Interface contacts:
Residue N55 in protein 2 is in contact with residue E18 in protein 1 (closest heavy-atom distance 4.4 Å).
Residue I80 in protein 2 interacts with residue T5 in protein 1 (closest heavy-atom distance 3.4 Å).
Residue F58 in protein 2 is in contact with residue L12 in protein 1 (closest heavy-atom distance 3.6 Å).
Residue F150 in protein 2 is in contact with residue Y23 in protein 1 (closest heavy-atom distance 3.7 Å).
Residue F150 in protein 2 contacts residue R24 in protein 1 (closest heavy-atom distance 4.0 Å).
Residue V47 in protein 2 interacts with residue Y23 in protein 1 (closest heavy-atom distance 3.9 Å).
Residue T99 in protein 2 is in contact with residue L12 in protein 1 (closest heavy-atom distance 5.0 Å).
Residue E152 in protein 2 contacts residue Y23 in protein 1 (closest heavy-atom distance 4.3 Å).
Residue E83 in protein 2 contacts residue T5 in protein 1 (closest heavy-atom distance 4.6 Å).
Residue E50 in protein 2 interacts with residue I19 in protein 1 (closest heavy-atom distance 3.7 Å).
Residue S79 in protein 2 is in contact with residue T5 in protein 1 (closest heavy-atom distance 3.3 Å).
Residue F151 in protein 2 contacts residue I19 in protein 1 (closest heavy-atom distance 3.7 Å).
Residue Q65 in protein 2 is in contact with residue L8 in protein 1 (closest heavy-atom distance 3.5 Å).
Residue L51 in protein 2 interacts with residue I19 in protein 1 (closest heavy-atom distance 4.1 Å).
Residue I84 in protein 2 contacts residue A13 in protein 1 (closest heavy-atom distance 3.4 Å).
Residue N90 in protein 2 contacts residue N20 in protein 1 (closest heavy-atom distance 3.5 Å).
Residue R93 in protein 2 is in contact with residue D17 in protein 1 (closest heavy-atom distance 2.9 Å).
Residue F100 in protein 2 is in contact with residue L12 in protein 1 (closest heavy-atom distance 3.9 Å).
Residue I80 in protein 2 is in contact with residue L8 in protein 1 (closest heavy-atom distance 4.3 Å).
Residue V47 in protein 2 interacts with residue I19 in protein 1 (closest heavy-atom distance 4.2 Å).
Residue I84 in protein 2 interacts with residue L12 in protein 1 (closest heavy-atom distance 4.0 Å).
Residue A96 in protein 2 is in contact with residue G16 in protein 1 (closest heavy-atom distance 3.9 Å).
Residue L51 in protein 2 is in contact with residue F15 in protein 1 (closest heavy-atom distance 3.6 Å).
Residue I80 in protein 2 interacts with residue G9 in protein 1 (closest heavy-atom distance 3.8 Å).
Residue E83 in protein 2 is in contact with residue A13 in protein 1 (closest heavy-atom distance 4.5 Å).
Residue E50 in protein 2 is in contact with residue Y23 in protein 1 (closest heavy-atom distance 2.9 Å).
Residue E83 in protein 2 contacts residue G9 in protein 1 (closest heavy-atom distance 3.9 Å).
Residue F58 in protein 2 contacts residue F15 in protein 1 (closest heavy-atom distance 3.7 Å).
Residue R93 in protein 2 contacts residue A13 in protein 1 (closest heavy-atom distance 3.7 Å).
Residue N55 in protein 2 interacts with residue F15 in protein 1 (closest heavy-atom distance 3.2 Å).
Residue S79 in protein 2 interacts with residue E6 in protein 1 (closest heavy-atom distance 4.3 Å).
Residue M62 in protein 2 interacts with residue L8 in protein 1 (closest heavy-atom distance 4.8 Å).
Residue F151 in protein 2 contacts residue Y23 in protein 1 (closest heavy-atom distance 3.4 Å).
Residue R46 in protein 2 is in contact with residue Y23 in protein 1 (closest heavy-atom distance 3.5 Å).
Residue G92 in protein 2 contacts residue G16 in protein 1 (closest heavy-atom distance 3.3 Å).
Residue R93 in protein 2 is in contact with residue G16 in protein 1 (closest heavy-atom distance 3.9 Å).
Residue F58 in protein 2 is in contact with residue L8 in protein 1 (closest heavy-atom distance 4.1 Å).
Residue N90 in protein 2 is in contact with residue D17 in protein 1 (closest heavy-atom distance 3.1 Å).
Residue L51 in protein 2 contacts residue G16 in protein 1 (closest heavy-atom distance 4.1 Å).
Residue G92 in protein 2 interacts with residue D17 in protein 1 (closest heavy-atom distance 5.0 Å).
Residue I84 in protein 2 contacts residue G9 in protein 1 (closest heavy-atom distance 3.7 Å).
Residue F59 in protein 2 is in contact with residue L12 in protein 1 (closest heavy-atom distance 4.1 Å).
Residue N90 in protein 2 contacts residue G16 in protein 1 (closest heavy-atom distance 4.0 Å).
Residue E83 in protein 2 is in contact with residue E6 in protein 1 (closest heavy-atom distance 3.2 Å).
Residue E83 in protein 2 is in contact with residue R10 in protein 1 (closest heavy-atom distance 3.2 Å).
Residue I80 in protein 2 is in contact with residue L12 in protein 1 (closest heavy-atom distance 3.7 Å).
Residue W91 in protein 2 contacts residue N20 in protein 1 (closest heavy-atom distance 3.5 Å).
Residue F150 in protein 2 is in contact with residue Q25 in protein 1 (closest heavy-atom distance 4.6 Å).
Residue L66 in protein 2 is in contact with residue L8 in protein 1 (closest heavy-atom distance 3.1 Å).
Residue F150 in protein 2 contacts residue N20 in protein 1 (closest heavy-atom distance 3.1 Å).
Residue T76 in protein 2 is in contact with residue T5 in protein 1 (closest heavy-atom distance 4.4 Å).
Residue F58 in protein 2 interacts with residue V11 in protein 1 (closest heavy-atom distance 4.1 Å).
Residue G92 in protein 2 is in contact with residue N20 in protein 1 (closest heavy-atom distance 3.1 Å).
Residue G92 in protein 2 interacts with residue I19 in protein 1 (closest heavy-atom distance 3.7 Å).
Residue L66 in protein 2 interacts with residue T5 in protein 1 (closest heavy-atom distance 4.4 Å).
Residue I149 in protein 2 interacts with residue Q25 in protein 1 (closest heavy-atom distance 4.5 Å).
Residue F59 in protein 2 is in contact with residue F15 in protein 1 (closest heavy-atom distance 4.3 Å).
Residue A96 in protein 2 interacts with residue F15 in protein 1 (closest heavy-atom distance 4.8 Å).
Residue A96 in protein 2 is in contact with residue L12 in protein 1 (closest heavy-atom distance 3.3 Å).

Sequence of protein 1:
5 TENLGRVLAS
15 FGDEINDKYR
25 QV

These two protein chains interact to form a complex.

Sequence of protein 2:
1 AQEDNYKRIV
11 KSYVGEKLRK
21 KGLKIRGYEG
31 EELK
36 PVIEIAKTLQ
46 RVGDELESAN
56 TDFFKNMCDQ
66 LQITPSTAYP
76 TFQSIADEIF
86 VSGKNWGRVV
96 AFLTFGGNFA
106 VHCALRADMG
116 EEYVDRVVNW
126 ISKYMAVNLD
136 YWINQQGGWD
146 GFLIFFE